These two protein chains interact to form a complex.

Sequence of the first protein:
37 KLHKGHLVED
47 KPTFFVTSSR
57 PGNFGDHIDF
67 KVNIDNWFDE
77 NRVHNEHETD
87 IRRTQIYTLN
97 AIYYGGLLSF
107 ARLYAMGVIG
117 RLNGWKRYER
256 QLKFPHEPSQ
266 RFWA

Sequence of the second protein:
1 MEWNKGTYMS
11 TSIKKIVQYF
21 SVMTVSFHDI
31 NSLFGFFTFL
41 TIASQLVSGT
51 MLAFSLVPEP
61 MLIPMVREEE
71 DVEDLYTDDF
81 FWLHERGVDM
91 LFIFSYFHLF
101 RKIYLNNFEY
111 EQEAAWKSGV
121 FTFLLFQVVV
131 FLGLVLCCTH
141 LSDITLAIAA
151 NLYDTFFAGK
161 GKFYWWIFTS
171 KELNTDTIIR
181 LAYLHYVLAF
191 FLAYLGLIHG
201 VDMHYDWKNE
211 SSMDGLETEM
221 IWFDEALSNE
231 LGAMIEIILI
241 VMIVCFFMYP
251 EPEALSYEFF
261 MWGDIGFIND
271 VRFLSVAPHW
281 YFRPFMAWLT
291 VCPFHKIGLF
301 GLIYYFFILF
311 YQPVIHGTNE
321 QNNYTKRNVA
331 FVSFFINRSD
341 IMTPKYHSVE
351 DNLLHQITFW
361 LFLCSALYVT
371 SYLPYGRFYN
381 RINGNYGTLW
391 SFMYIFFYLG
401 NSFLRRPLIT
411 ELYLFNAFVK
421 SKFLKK

Interface contacts:
Residue W165 in the second protein contacts residue G120 in the first protein (closest heavy-atom distance 4.9 Å).
Residue R180 in the second protein is in contact with residue R117 in the first protein (closest heavy-atom distance 3.4 Å).
Residue K162 in the second protein interacts with residue N119 in the first protein (closest heavy-atom distance 4.8 Å).
Residue W165 in the second protein interacts with residue N119 in the first protein (closest heavy-atom distance 3.2 Å).
Residue R180 in the second protein interacts with residue L118 in the first protein (closest heavy-atom distance 3.1 Å).
Residue W166 in the second protein interacts with residue L118 in the first protein (closest heavy-atom distance 4.1 Å).
Residue W166 in the second protein is in contact with residue N119 in the first protein (closest heavy-atom distance 4.2 Å).
Residue W165 in the second protein is in contact with residue L118 in the first protein (closest heavy-atom distance 4.4 Å).